Sequence of the first protein:
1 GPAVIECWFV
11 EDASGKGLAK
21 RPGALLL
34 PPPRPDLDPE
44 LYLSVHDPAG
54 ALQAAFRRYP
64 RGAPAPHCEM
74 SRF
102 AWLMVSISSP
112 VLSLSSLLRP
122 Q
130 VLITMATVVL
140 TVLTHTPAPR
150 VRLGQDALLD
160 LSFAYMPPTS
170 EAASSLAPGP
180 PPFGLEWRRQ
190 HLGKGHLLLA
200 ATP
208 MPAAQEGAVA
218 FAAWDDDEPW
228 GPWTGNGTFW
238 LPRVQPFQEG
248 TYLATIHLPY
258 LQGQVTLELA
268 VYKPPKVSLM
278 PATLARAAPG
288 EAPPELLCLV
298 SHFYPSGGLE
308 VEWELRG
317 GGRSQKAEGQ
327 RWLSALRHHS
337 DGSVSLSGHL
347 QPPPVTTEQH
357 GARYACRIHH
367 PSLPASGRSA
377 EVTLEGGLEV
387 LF

Contacts between the two chains:
Residue S174 in the first protein is in contact with residue V59 in the second protein (closest heavy-atom distance 4.0 Å).
Residue W230 in the first protein interacts with residue R103 in the second protein (closest heavy-atom distance 3.5 Å).
Residue A172 in the first protein interacts with residue S55 in the second protein (closest heavy-atom distance 3.9 Å).
Residue A172 in the first protein interacts with residue Y101 in the second protein (closest heavy-atom distance 3.2 Å).
Residue W227 in the first protein interacts with residue Y51 in the second protein (closest heavy-atom distance 3.2 Å).
Residue W227 in the first protein is in contact with residue G100 in the second protein (closest heavy-atom distance 4.6 Å).
Residue P229 in the first protein is in contact with residue R103 in the second protein (closest heavy-atom distance 3.5 Å).
Residue L175 in the first protein is in contact with residue T58 in the second protein (closest heavy-atom distance 4.2 Å).
Residue A171 in the first protein is in contact with residue S53 in the second protein (closest heavy-atom distance 4.9 Å).
Residue A172 in the first protein contacts residue S54 in the second protein (closest heavy-atom distance 3.5 Å).
Residue G228 in the first protein contacts residue Y101 in the second protein (closest heavy-atom distance 3.6 Å).
Residue P177 in the first protein is in contact with residue V59 in the second protein (closest heavy-atom distance 4.5 Å).
Residue P229 in the first protein interacts with residue Y104 in the second protein (closest heavy-atom distance 4.3 Å).
Residue L175 in the first protein interacts with residue V59 in the second protein (closest heavy-atom distance 3.9 Å).
Residue W227 in the first protein is in contact with residue R103 in the second protein (closest heavy-atom distance 3.6 Å).
Residue T168 in the first protein contacts residue Y101 in the second protein (closest heavy-atom distance 3.6 Å).
Residue S174 in the first protein interacts with residue Y51 in the second protein (closest heavy-atom distance 4.2 Å).
Residue D223 in the first protein is in contact with residue R103 in the second protein (closest heavy-atom distance 3.1 Å).
Residue M165 in the first protein interacts with residue Y102 in the second protein (closest heavy-atom distance 3.5 Å).
Residue P167 in the first protein contacts residue Y102 in the second protein (closest heavy-atom distance 3.7 Å).
Residue P229 in the first protein contacts residue Y102 in the second protein (closest heavy-atom distance 4.6 Å).
Residue P51 in the first protein contacts residue Y104 in the second protein (closest heavy-atom distance 4.5 Å).
Residue A171 in the first protein interacts with residue Y101 in the second protein (closest heavy-atom distance 3.5 Å).
Residue A172 in the first protein is in contact with residue G56 in the second protein (closest heavy-atom distance 4.4 Å).
Residue P177 in the first protein is in contact with residue Y51 in the second protein (closest heavy-atom distance 3.9 Å).
Residue A172 in the first protein interacts with residue V57 in the second protein (closest heavy-atom distance 3.6 Å).
Residue A172 in the first protein interacts with residue S53 in the second protein (closest heavy-atom distance 2.4 Å).
Residue T168 in the first protein interacts with residue Y102 in the second protein (closest heavy-atom distance 3.5 Å).
Residue M165 in the first protein interacts with residue Y104 in the second protein (closest heavy-atom distance 3.5 Å).
Residue T168 in the first protein is in contact with residue D32 in the second protein (closest heavy-atom distance 3.5 Å).
Residue G228 in the first protein is in contact with residue R103 in the second protein (closest heavy-atom distance 3.1 Å).
Residue W227 in the first protein is in contact with residue R99 in the second protein (closest heavy-atom distance 3.1 Å).
Residue S174 in the first protein contacts residue V57 in the second protein (closest heavy-atom distance 3.7 Å).
Residue G228 in the first protein is in contact with residue Y102 in the second protein (closest heavy-atom distance 3.3 Å).
Residue P166 in the first protein is in contact with residue Y102 in the second protein (closest heavy-atom distance 2.9 Å).
Residue A176 in the first protein contacts residue V59 in the second protein (closest heavy-atom distance 3.8 Å).
Residue W227 in the first protein interacts with residue Y102 in the second protein (closest heavy-atom distance 3.4 Å).
Residue S173 in the first protein is in contact with residue S53 in the second protein (closest heavy-atom distance 4.5 Å).
Residue W227 in the first protein interacts with residue Y101 in the second protein (closest heavy-atom distance 3.3 Å).
Residue S173 in the first protein is in contact with residue V57 in the second protein (closest heavy-atom distance 3.9 Å).
Residue E225 in the first protein is in contact with residue R103 in the second protein (closest heavy-atom distance 3.5 Å).
Residue A171 in the first protein interacts with residue Y51 in the second protein (closest heavy-atom distance 4.9 Å).
Residue L175 in the first protein interacts with residue V57 in the second protein (closest heavy-atom distance 3.4 Å).

Sequence of the second protein:
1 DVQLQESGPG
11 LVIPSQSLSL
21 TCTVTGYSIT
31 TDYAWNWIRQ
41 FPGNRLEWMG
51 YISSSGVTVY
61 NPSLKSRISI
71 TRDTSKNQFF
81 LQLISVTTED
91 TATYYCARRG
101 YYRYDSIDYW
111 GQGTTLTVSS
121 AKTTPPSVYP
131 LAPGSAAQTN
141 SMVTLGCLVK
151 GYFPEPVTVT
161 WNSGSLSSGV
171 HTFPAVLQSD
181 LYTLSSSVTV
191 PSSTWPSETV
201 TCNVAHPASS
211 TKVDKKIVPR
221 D

The following describes two proteins that form a bound complex.